This data describes a binding interaction between two proteins.

Sequence of chain A:
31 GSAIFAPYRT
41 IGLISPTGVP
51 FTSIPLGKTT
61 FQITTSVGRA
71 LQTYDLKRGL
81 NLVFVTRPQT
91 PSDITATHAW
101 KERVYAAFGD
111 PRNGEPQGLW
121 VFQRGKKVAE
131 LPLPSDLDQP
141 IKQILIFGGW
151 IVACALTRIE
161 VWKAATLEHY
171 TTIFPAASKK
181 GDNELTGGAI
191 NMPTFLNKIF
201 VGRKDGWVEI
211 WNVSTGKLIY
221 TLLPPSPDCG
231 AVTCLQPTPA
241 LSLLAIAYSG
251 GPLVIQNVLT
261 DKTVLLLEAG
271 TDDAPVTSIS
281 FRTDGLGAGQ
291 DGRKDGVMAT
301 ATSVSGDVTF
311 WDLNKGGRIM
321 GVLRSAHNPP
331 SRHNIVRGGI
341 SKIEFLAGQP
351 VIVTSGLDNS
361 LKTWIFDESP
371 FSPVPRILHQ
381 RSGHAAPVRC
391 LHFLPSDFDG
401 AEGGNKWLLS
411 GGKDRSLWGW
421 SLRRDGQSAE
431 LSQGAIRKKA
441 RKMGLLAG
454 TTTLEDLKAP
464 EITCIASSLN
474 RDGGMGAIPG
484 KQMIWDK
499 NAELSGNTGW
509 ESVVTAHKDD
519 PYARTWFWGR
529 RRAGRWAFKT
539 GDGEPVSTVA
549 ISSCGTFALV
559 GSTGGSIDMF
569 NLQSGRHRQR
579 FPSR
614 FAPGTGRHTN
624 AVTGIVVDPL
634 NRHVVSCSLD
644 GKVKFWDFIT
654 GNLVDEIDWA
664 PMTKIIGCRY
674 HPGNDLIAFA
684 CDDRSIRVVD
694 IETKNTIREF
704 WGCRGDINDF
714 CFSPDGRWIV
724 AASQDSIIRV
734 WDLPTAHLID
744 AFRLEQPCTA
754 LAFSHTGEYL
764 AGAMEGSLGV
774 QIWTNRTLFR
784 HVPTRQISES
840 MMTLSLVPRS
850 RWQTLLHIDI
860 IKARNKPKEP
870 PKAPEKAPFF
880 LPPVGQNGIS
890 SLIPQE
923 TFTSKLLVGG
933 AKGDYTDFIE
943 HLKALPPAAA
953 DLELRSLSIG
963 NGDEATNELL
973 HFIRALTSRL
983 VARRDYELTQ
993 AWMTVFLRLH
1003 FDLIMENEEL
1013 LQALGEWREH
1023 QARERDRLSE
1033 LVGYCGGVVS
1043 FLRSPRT

Residue-level contacts at the interface:
Residue A238 in chain B contacts residue G448 in chain A (closest heavy-atom distance 4.9 Å).
Residue A238 in chain B interacts with residue G444 in chain A (closest heavy-atom distance 3.9 Å).
Residue I239 in chain B is in contact with residue G444 in chain A (closest heavy-atom distance 4.9 Å).
Residue I162 in chain B interacts with residue S369 in chain A (closest heavy-atom distance 4.4 Å).
Residue E242 in chain B interacts with residue A447 in chain A (closest heavy-atom distance 4.6 Å).

Sequence of chain B:
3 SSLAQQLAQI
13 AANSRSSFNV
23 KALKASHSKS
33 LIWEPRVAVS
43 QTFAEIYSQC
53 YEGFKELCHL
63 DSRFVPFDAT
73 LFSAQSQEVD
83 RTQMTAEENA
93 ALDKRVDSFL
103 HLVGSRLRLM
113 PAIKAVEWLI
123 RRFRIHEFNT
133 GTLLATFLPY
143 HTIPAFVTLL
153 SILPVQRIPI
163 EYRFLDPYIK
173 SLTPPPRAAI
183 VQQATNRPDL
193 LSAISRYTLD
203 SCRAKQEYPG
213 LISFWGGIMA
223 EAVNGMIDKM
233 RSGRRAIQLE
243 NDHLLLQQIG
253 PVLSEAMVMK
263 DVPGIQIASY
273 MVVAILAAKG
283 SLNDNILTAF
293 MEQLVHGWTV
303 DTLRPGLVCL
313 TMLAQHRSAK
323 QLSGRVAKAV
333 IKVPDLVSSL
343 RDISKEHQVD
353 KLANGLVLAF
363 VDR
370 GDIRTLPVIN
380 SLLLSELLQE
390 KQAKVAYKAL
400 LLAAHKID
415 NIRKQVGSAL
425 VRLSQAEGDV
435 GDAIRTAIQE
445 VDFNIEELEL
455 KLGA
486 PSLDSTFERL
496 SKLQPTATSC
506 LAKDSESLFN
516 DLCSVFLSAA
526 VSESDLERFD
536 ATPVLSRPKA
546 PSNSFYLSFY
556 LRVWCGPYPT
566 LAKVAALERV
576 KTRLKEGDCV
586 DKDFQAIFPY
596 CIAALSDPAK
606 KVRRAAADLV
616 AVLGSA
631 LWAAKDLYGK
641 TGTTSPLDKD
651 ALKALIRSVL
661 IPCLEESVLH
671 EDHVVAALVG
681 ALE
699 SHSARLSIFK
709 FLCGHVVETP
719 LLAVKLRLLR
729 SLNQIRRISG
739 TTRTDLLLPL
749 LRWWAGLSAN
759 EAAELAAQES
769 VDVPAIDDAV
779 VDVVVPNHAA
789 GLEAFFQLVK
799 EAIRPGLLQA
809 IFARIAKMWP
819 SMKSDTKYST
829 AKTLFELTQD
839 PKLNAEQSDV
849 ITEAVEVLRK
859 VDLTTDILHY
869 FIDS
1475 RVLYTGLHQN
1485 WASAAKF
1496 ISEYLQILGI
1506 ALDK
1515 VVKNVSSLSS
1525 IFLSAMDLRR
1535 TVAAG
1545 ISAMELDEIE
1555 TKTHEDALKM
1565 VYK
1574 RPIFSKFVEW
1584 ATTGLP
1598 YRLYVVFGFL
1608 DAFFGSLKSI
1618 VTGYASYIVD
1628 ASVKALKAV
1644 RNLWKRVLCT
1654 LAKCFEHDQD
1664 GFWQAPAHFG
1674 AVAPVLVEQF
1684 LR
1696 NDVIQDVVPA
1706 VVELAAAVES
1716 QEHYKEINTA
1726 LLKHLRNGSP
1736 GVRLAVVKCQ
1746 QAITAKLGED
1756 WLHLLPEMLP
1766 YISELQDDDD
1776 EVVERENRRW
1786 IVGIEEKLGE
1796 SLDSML